Residue-level contacts at the interface:
Residue T25 in the first protein contacts residue D5 in the second protein (closest heavy-atom distance 4.1 Å).
Residue Q18 in the first protein is in contact with residue L7 in the second protein (closest heavy-atom distance 4.2 Å).
Residue K29 in the first protein contacts residue D5 in the second protein (closest heavy-atom distance 4.1 Å).
Residue R37 in the first protein is in contact with residue I8 in the second protein (closest heavy-atom distance 3.8 Å).
Residue V16 in the first protein interacts with residue E11 in the second protein (closest heavy-atom distance 3.1 Å).
Residue Q38 in the first protein interacts with residue E11 in the second protein (closest heavy-atom distance 4.1 Å).
Residue D13 in the first protein contacts residue T30 in the second protein (closest heavy-atom distance 3.4 Å).
Residue G14 in the first protein interacts with residue T30 in the second protein (closest heavy-atom distance 3.5 Å).
Residue K20 in the first protein contacts residue V9 in the second protein (closest heavy-atom distance 3.7 Å).
Residue V17 in the first protein contacts residue Y10 in the second protein (closest heavy-atom distance 3.6 Å).
Residue H4 in the first protein is in contact with residue D5 in the second protein (closest heavy-atom distance 4.3 Å).
Residue V17 in the first protein interacts with residue E11 in the second protein (closest heavy-atom distance 3.7 Å).
Residue K29 in the first protein is in contact with residue D4 in the second protein (closest heavy-atom distance 4.0 Å).
Residue K8 in the first protein interacts with residue Y10 in the second protein (closest heavy-atom distance 4.5 Å).
Residue K20 in the first protein is in contact with residue D5 in the second protein (closest heavy-atom distance 4.1 Å).
Residue F19 in the first protein interacts with residue V6 in the second protein (closest heavy-atom distance 3.8 Å).
Residue Q18 in the first protein interacts with residue I8 in the second protein (closest heavy-atom distance 3.6 Å).
Residue I21 in the first protein contacts residue D5 in the second protein (closest heavy-atom distance 4.4 Å).
Residue K22 in the first protein interacts with residue D5 in the second protein (closest heavy-atom distance 3.3 Å).
Residue R37 in the first protein is in contact with residue E11 in the second protein (closest heavy-atom distance 2.3 Å).
Residue Q18 in the first protein is in contact with residue Y10 in the second protein (closest heavy-atom distance 2.7 Å).
Residue L30 in the first protein interacts with residue V6 in the second protein (closest heavy-atom distance 4.5 Å).
Residue Q18 in the first protein interacts with residue E11 in the second protein (closest heavy-atom distance 4.7 Å).
Residue A33 in the first protein contacts residue I8 in the second protein (closest heavy-atom distance 4.7 Å).
Residue F19 in the first protein is in contact with residue L7 in the second protein (closest heavy-atom distance 3.3 Å).
Residue N6 in the first protein contacts residue V9 in the second protein (closest heavy-atom distance 4.8 Å).
Residue G14 in the first protein is in contact with residue L12 in the second protein (closest heavy-atom distance 3.7 Å).
Residue V16 in the first protein interacts with residue Y10 in the second protein (closest heavy-atom distance 4.1 Å).
Residue K29 in the first protein is in contact with residue V6 in the second protein (closest heavy-atom distance 3.9 Å).
Residue V16 in the first protein is in contact with residue L12 in the second protein (closest heavy-atom distance 2.9 Å).
Residue S15 in the first protein interacts with residue T30 in the second protein (closest heavy-atom distance 3.6 Å).
Residue K20 in the first protein is in contact with residue L7 in the second protein (closest heavy-atom distance 2.8 Å).
Residue A33 in the first protein interacts with residue V6 in the second protein (closest heavy-atom distance 4.8 Å).
Residue K20 in the first protein is in contact with residue I8 in the second protein (closest heavy-atom distance 4.9 Å).
Residue V16 in the first protein interacts with residue T30 in the second protein (closest heavy-atom distance 4.8 Å).
Residue F19 in the first protein is in contact with residue V9 in the second protein (closest heavy-atom distance 4.2 Å).
Residue V17 in the first protein is in contact with residue I8 in the second protein (closest heavy-atom distance 3.8 Å).
Residue K20 in the first protein contacts residue V6 in the second protein (closest heavy-atom distance 3.8 Å).
Residue I21 in the first protein contacts residue V6 in the second protein (closest heavy-atom distance 4.3 Å).
Residue F19 in the first protein contacts residue I8 in the second protein (closest heavy-atom distance 3.5 Å).
Residue D13 in the first protein is in contact with residue P28 in the second protein (closest heavy-atom distance 3.8 Å).
Residue Q18 in the first protein is in contact with residue V9 in the second protein (closest heavy-atom distance 3.0 Å).

Sequence of the first protein:
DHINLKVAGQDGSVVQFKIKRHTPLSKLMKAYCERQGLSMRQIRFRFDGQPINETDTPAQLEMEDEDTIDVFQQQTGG

This data describes a binding interaction between two proteins.

Sequence of the second protein:
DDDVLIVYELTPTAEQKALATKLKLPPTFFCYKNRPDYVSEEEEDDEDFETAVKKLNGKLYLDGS